Contacts between the two chains:
Residue T56 in protein 1 contacts residue L22 in protein 2 (closest heavy-atom distance 2.8 Å).
Residue Y192 in protein 1 interacts with residue V27 in protein 2 (closest heavy-atom distance 2.5 Å).
Residue S60 in protein 1 interacts with residue H16 in protein 2 (closest heavy-atom distance 4.6 Å).
Residue T56 in protein 1 contacts residue P25 in protein 2 (closest heavy-atom distance 3.6 Å).
Residue T56 in protein 1 contacts residue P24 in protein 2 (closest heavy-atom distance 3.7 Å).
Residue G84 in protein 1 is in contact with residue V27 in protein 2 (closest heavy-atom distance 4.2 Å).
Residue C190 in protein 1 interacts with residue P26 in protein 2 (closest heavy-atom distance 3.7 Å).
Residue A88 in protein 1 interacts with residue P26 in protein 2 (closest heavy-atom distance 3.6 Å).
Residue S119 in protein 1 contacts residue V27 in protein 2 (closest heavy-atom distance 4.5 Å).
Residue S126 in protein 1 interacts with residue V27 in protein 2 (closest heavy-atom distance 2.6 Å).
Residue C190 in protein 1 is in contact with residue V27 in protein 2 (closest heavy-atom distance 3.3 Å).
Residue T56 in protein 1 contacts residue C20 in protein 2 (closest heavy-atom distance 4.0 Å).
Residue Y68 in protein 1 is in contact with residue L22 in protein 2 (closest heavy-atom distance 4.5 Å).
Residue Y188 in protein 1 is in contact with residue P26 in protein 2 (closest heavy-atom distance 3.7 Å).
Residue S60 in protein 1 interacts with residue Q18 in protein 2 (closest heavy-atom distance 2.8 Å).
Residue C86 in protein 1 is in contact with residue V27 in protein 2 (closest heavy-atom distance 4.3 Å).
Residue P120 in protein 1 contacts residue V27 in protein 2 (closest heavy-atom distance 4.8 Å).
Residue Y188 in protein 1 interacts with residue V27 in protein 2 (closest heavy-atom distance 3.8 Å).
Residue T56 in protein 1 contacts residue Y21 in protein 2 (closest heavy-atom distance 3.5 Å).
Residue I64 in protein 1 interacts with residue Q18 in protein 2 (closest heavy-atom distance 4.7 Å).
Residue A57 in protein 1 contacts residue Y21 in protein 2 (closest heavy-atom distance 3.9 Å).
Residue L58 in protein 1 interacts with residue L19 in protein 2 (closest heavy-atom distance 3.8 Å).
Residue L58 in protein 1 is in contact with residue C20 in protein 2 (closest heavy-atom distance 3.2 Å).
Residue A57 in protein 1 contacts residue C20 in protein 2 (closest heavy-atom distance 3.5 Å).
Residue K55 in protein 1 interacts with residue L22 in protein 2 (closest heavy-atom distance 3.3 Å).
Residue Y52 in protein 1 contacts residue P26 in protein 2 (closest heavy-atom distance 3.9 Å).
Residue H69 in protein 1 is in contact with residue L19 in protein 2 (closest heavy-atom distance 4.8 Å).
Residue P83 in protein 1 interacts with residue V27 in protein 2 (closest heavy-atom distance 4.3 Å).
Residue L58 in protein 1 is in contact with residue Q18 in protein 2 (closest heavy-atom distance 3.6 Å).
Residue A57 in protein 1 is in contact with residue L19 in protein 2 (closest heavy-atom distance 4.0 Å).
Residue S60 in protein 1 contacts residue L19 in protein 2 (closest heavy-atom distance 4.9 Å).
Residue Y188 in protein 1 is in contact with residue P25 in protein 2 (closest heavy-atom distance 4.1 Å).
Residue A57 in protein 1 is in contact with residue L22 in protein 2 (closest heavy-atom distance 4.9 Å).
Residue H113 in protein 1 contacts residue V27 in protein 2 (closest heavy-atom distance 4.1 Å).
Residue V114 in protein 1 is in contact with residue V27 in protein 2 (closest heavy-atom distance 4.2 Å).
Residue S60 in protein 1 contacts residue L17 in protein 2 (closest heavy-atom distance 3.7 Å).
Residue L59 in protein 1 is in contact with residue L19 in protein 2 (closest heavy-atom distance 3.5 Å).
Residue T56 in protein 1 is in contact with residue Q23 in protein 2 (closest heavy-atom distance 3.1 Å).
Residue G84 in protein 1 interacts with residue P26 in protein 2 (closest heavy-atom distance 3.7 Å).
Residue T56 in protein 1 interacts with residue P26 in protein 2 (closest heavy-atom distance 4.5 Å).
Residue L59 in protein 1 contacts residue L17 in protein 2 (closest heavy-atom distance 4.4 Å).
Residue L59 in protein 1 contacts residue Q18 in protein 2 (closest heavy-atom distance 3.1 Å).
Residue L58 in protein 1 is in contact with residue L22 in protein 2 (closest heavy-atom distance 4.7 Å).
Residue C86 in protein 1 is in contact with residue P26 in protein 2 (closest heavy-atom distance 3.9 Å).

Sequence of protein 2:
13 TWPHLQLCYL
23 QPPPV

This data describes a binding interaction between two proteins.

Sequence of protein 1:
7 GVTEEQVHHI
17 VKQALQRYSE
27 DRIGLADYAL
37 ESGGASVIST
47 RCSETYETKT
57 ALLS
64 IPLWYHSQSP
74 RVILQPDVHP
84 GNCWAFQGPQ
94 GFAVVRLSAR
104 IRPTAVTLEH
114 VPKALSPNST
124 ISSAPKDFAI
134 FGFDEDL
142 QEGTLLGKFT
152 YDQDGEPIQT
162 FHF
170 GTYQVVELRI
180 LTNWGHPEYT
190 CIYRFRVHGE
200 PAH